Sequence of protein 1:
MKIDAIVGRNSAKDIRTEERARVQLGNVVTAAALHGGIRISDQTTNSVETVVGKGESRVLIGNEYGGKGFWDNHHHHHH

Residue-level contacts at the interface:
Residue L60 in protein 1 is in contact with residue Q24 in protein 2 (closest heavy-atom distance 3.1 Å).
Residue E49 in protein 1 interacts with residue A12 in protein 2 (closest heavy-atom distance 3.1 Å).
Residue T44 in protein 1 is in contact with residue N63 in protein 2 (closest heavy-atom distance 3.4 Å).
Residue R58 in protein 1 interacts with residue V23 in protein 2 (closest heavy-atom distance 2.8 Å).
Residue M1 in protein 1 interacts with residue D4 in protein 2 (closest heavy-atom distance 2.6 Å).
Residue H74 in protein 1 contacts residue H75 in protein 2 (closest heavy-atom distance 3.1 Å).
Residue S41 in protein 1 contacts residue R39 in protein 2 (closest heavy-atom distance 3.4 Å).
Residue S47 in protein 1 interacts with residue S11 in protein 2 (closest heavy-atom distance 3.1 Å).
Residue D42 in protein 1 interacts with residue N27 in protein 2 (closest heavy-atom distance 3.0 Å).
Residue V7 in protein 1 contacts residue I6 in protein 2 (closest heavy-atom distance 3.3 Å).
Residue T50 in protein 1 interacts with residue D14 in protein 2 (closest heavy-atom distance 3.2 Å).
Residue T50 in protein 1 interacts with residue I15 in protein 2 (closest heavy-atom distance 2.8 Å).
Residue N73 in protein 1 interacts with residue K68 in protein 2 (closest heavy-atom distance 3.4 Å).
Residue G53 in protein 1 is in contact with residue T17 in protein 2 (closest heavy-atom distance 3.1 Å).
Residue W71 in protein 1 contacts residue G69 in protein 2 (closest heavy-atom distance 2.7 Å).
Residue W71 in protein 1 interacts with residue Q24 in protein 2 (closest heavy-atom distance 3.0 Å).
Residue N46 in protein 1 interacts with residue N10 in protein 2 (closest heavy-atom distance 2.7 Å).
Residue T44 in protein 1 is in contact with residue N27 in protein 2 (closest heavy-atom distance 2.9 Å).
Residue T45 in protein 1 is in contact with residue N10 in protein 2 (closest heavy-atom distance 2.8 Å).
Residue V59 in protein 1 interacts with residue V23 in protein 2 (closest heavy-atom distance 3.4 Å).
Residue V52 in protein 1 contacts residue T17 in protein 2 (closest heavy-atom distance 2.8 Å).
Residue E64 in protein 1 is in contact with residue N27 in protein 2 (closest heavy-atom distance 2.7 Å).
Residue N63 in protein 1 contacts residue N27 in protein 2 (closest heavy-atom distance 3.3 Å).
Residue G62 in protein 1 is in contact with residue G26 in protein 2 (closest heavy-atom distance 3.1 Å).
Residue S47 in protein 1 is in contact with residue N10 in protein 2 (closest heavy-atom distance 2.9 Å).
Residue S57 in protein 1 contacts residue A21 in protein 2 (closest heavy-atom distance 3.4 Å).
Residue T45 in protein 1 interacts with residue G8 in protein 2 (closest heavy-atom distance 3.4 Å).
Residue G62 in protein 1 contacts residue Q24 in protein 2 (closest heavy-atom distance 3.0 Å).
Residue H75 in protein 1 interacts with residue H77 in protein 2 (closest heavy-atom distance 3.3 Å).
Residue L60 in protein 1 interacts with residue L25 in protein 2 (closest heavy-atom distance 2.7 Å).
Residue R58 in protein 1 is in contact with residue A21 in protein 2 (closest heavy-atom distance 3.0 Å).
Residue R58 in protein 1 is in contact with residue R22 in protein 2 (closest heavy-atom distance 3.3 Å).
Residue H75 in protein 1 is in contact with residue H74 in protein 2 (closest heavy-atom distance 3.1 Å).
Residue K54 in protein 1 interacts with residue T17 in protein 2 (closest heavy-atom distance 3.0 Å).
Residue A33 in protein 1 interacts with residue H35 in protein 2 (closest heavy-atom distance 2.7 Å).
Residue K54 in protein 1 contacts residue E19 in protein 2 (closest heavy-atom distance 3.3 Å).
Residue S47 in protein 1 contacts residue A12 in protein 2 (closest heavy-atom distance 2.7 Å).
Residue E49 in protein 1 contacts residue K13 in protein 2 (closest heavy-atom distance 2.6 Å).
Residue T45 in protein 1 contacts residue R9 in protein 2 (closest heavy-atom distance 3.1 Å).
Residue H79 in protein 1 interacts with residue D72 in protein 2 (closest heavy-atom distance 3.4 Å).
Residue E64 in protein 1 interacts with residue V29 in protein 2 (closest heavy-atom distance 2.9 Å).
Residue V48 in protein 1 contacts residue A12 in protein 2 (closest heavy-atom distance 2.9 Å).
Residue N73 in protein 1 contacts residue H77 in protein 2 (closest heavy-atom distance 3.2 Å).
Residue V52 in protein 1 interacts with residue I15 in protein 2 (closest heavy-atom distance 2.8 Å).
Residue G62 in protein 1 contacts residue N27 in protein 2 (closest heavy-atom distance 3.0 Å).
Residue L60 in protein 1 is in contact with residue V23 in protein 2 (closest heavy-atom distance 3.0 Å).
Residue S41 in protein 1 interacts with residue G36 in protein 2 (closest heavy-atom distance 2.9 Å).
Residue H74 in protein 1 is in contact with residue D72 in protein 2 (closest heavy-atom distance 3.1 Å).
Residue I40 in protein 1 is in contact with residue R39 in protein 2 (closest heavy-atom distance 2.8 Å).
Residue V51 in protein 1 interacts with residue I15 in protein 2 (closest heavy-atom distance 3.3 Å).
Residue G66 in protein 1 interacts with residue V29 in protein 2 (closest heavy-atom distance 2.8 Å).
Residue E64 in protein 1 is in contact with residue V28 in protein 2 (closest heavy-atom distance 3.1 Å).
Residue I61 in protein 1 contacts residue L25 in protein 2 (closest heavy-atom distance 3.4 Å).
Residue V52 in protein 1 contacts residue R16 in protein 2 (closest heavy-atom distance 3.3 Å).
Residue S41 in protein 1 interacts with residue L34 in protein 2 (closest heavy-atom distance 3.3 Å).
Residue N73 in protein 1 is in contact with residue D72 in protein 2 (closest heavy-atom distance 3.2 Å).
Residue H74 in protein 1 is in contact with residue H74 in protein 2 (closest heavy-atom distance 3.2 Å).
Residue T50 in protein 1 interacts with residue K13 in protein 2 (closest heavy-atom distance 2.9 Å).
Residue N46 in protein 1 interacts with residue L25 in protein 2 (closest heavy-atom distance 3.1 Å).
Residue G62 in protein 1 is in contact with residue L25 in protein 2 (closest heavy-atom distance 2.7 Å).

The following describes two proteins that form a bound complex.

Sequence of protein 2:
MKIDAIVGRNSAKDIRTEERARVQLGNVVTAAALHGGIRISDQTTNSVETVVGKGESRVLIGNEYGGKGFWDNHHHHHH